Sequence of chain A:
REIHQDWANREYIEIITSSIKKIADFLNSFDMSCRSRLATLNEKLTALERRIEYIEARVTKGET

Sequence of chain B:
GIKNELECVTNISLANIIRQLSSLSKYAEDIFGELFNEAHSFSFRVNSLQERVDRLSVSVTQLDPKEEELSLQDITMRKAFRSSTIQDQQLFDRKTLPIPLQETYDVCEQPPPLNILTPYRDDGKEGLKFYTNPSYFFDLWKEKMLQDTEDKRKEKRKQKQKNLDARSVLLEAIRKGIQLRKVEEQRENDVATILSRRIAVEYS

The following describes two proteins that form a bound complex.

Residue-level contacts at the interface:
Residue A59 in chain B interacts with residue L47 in chain A (closest heavy-atom distance 3.8 Å).
Residue L26 in chain B is in contact with residue D15 in chain A (closest heavy-atom distance 3.6 Å).
Residue I37 in chain B is in contact with residue I29 in chain A (closest heavy-atom distance 3.6 Å).
Residue L76 in chain B interacts with residue I64 in chain A (closest heavy-atom distance 3.8 Å).
Residue F62 in chain B is in contact with residue N51 in chain A (closest heavy-atom distance 3.5 Å).
Residue L55 in chain B is in contact with residue C43 in chain A (closest heavy-atom distance 3.8 Å).
Residue I37 in chain B is in contact with residue I25 in chain A (closest heavy-atom distance 3.6 Å).
Residue L55 in chain B interacts with residue R44 in chain A (closest heavy-atom distance 3.6 Å).
Residue Y47 in chain B contacts residue L36 in chain A (closest heavy-atom distance 3.6 Å).
Residue L83 in chain B is in contact with residue V68 in chain A (closest heavy-atom distance 3.7 Å).
Residue S103 in chain B is in contact with residue R59 in chain A (closest heavy-atom distance 3.4 Å).
Residue F62 in chain B is in contact with residue L54 in chain A (closest heavy-atom distance 4.0 Å).
Residue F52 in chain B contacts residue L36 in chain A (closest heavy-atom distance 3.8 Å).
Residue M97 in chain B contacts residue T73 in chain A (closest heavy-atom distance 3.3 Å).
Residue S104 in chain B is in contact with residue R59 in chain A (closest heavy-atom distance 2.8 Å).
Residue V73 in chain B is in contact with residue I61 in chain A (closest heavy-atom distance 3.8 Å).
Residue I37 in chain B contacts residue T26 in chain A (closest heavy-atom distance 3.7 Å).
Residue L76 in chain B interacts with residue E65 in chain A (closest heavy-atom distance 3.7 Å).
Residue L44 in chain B is in contact with residue I29 in chain A (closest heavy-atom distance 4.1 Å).
Residue L55 in chain B contacts residue D40 in chain A (closest heavy-atom distance 3.5 Å).
Residue R65 in chain B interacts with residue L54 in chain A (closest heavy-atom distance 3.9 Å).
Residue R65 in chain B is in contact with residue N51 in chain A (closest heavy-atom distance 2.9 Å).
Residue L41 in chain B contacts residue I29 in chain A (closest heavy-atom distance 3.8 Å).
Residue L44 in chain B interacts with residue I32 in chain A (closest heavy-atom distance 3.7 Å).
Residue R72 in chain B interacts with residue I61 in chain A (closest heavy-atom distance 4.0 Å).
Residue R65 in chain B interacts with residue E58 in chain A (closest heavy-atom distance 2.8 Å).
Residue M97 in chain B interacts with residue E72 in chain A (closest heavy-atom distance 3.9 Å).
Residue I51 in chain B is in contact with residue D40 in chain A (closest heavy-atom distance 3.9 Å).
Residue R98 in chain B contacts residue T73 in chain A (closest heavy-atom distance 4.0 Å).
Residue F52 in chain B is in contact with residue F39 in chain A (closest heavy-atom distance 3.4 Å).
Residue L34 in chain B contacts residue Y21 in chain A (closest heavy-atom distance 3.7 Å).
Residue Y47 in chain B is in contact with residue N37 in chain A (closest heavy-atom distance 2.7 Å).
Residue F101 in chain B interacts with residue E62 in chain A (closest heavy-atom distance 3.7 Å).
Residue L69 in chain B is in contact with residue I61 in chain A (closest heavy-atom distance 3.8 Å).
Residue R98 in chain B is in contact with residue E72 in chain A (closest heavy-atom distance 3.4 Å).
Residue S33 in chain B contacts residue I22 in chain A (closest heavy-atom distance 3.4 Å).
Residue E54 in chain B contacts residue R44 in chain A (closest heavy-atom distance 3.1 Å).
Residue L76 in chain B is in contact with residue I61 in chain A (closest heavy-atom distance 3.8 Å).
Residue L69 in chain B interacts with residue E58 in chain A (closest heavy-atom distance 4.0 Å).
Residue L34 in chain B interacts with residue I22 in chain A (closest heavy-atom distance 3.8 Å).
Residue V66 in chain B contacts residue L54 in chain A (closest heavy-atom distance 4.0 Å).
Residue R98 in chain B is in contact with residue K70 in chain A (closest heavy-atom distance 3.9 Å).
Residue R72 in chain B interacts with residue E65 in chain A (closest heavy-atom distance 2.8 Å).
Residue K99 in chain B interacts with residue E72 in chain A (closest heavy-atom distance 3.2 Å).
Residue F101 in chain B is in contact with residue A66 in chain A (closest heavy-atom distance 3.4 Å).
Residue L26 in chain B interacts with residue E11 in chain A (closest heavy-atom distance 3.9 Å).
Residue L55 in chain B contacts residue L47 in chain A (closest heavy-atom distance 3.8 Å).
Residue T30 in chain B contacts residue N18 in chain A (closest heavy-atom distance 3.8 Å).
Residue R72 in chain B interacts with residue E62 in chain A (closest heavy-atom distance 2.6 Å).
Residue I51 in chain B contacts residue L36 in chain A (closest heavy-atom distance 3.9 Å).
Residue T30 in chain B is in contact with residue D15 in chain A (closest heavy-atom distance 4.0 Å).
Residue I37 in chain B interacts with residue I22 in chain A (closest heavy-atom distance 4.0 Å).
Residue A48 in chain B interacts with residue L36 in chain A (closest heavy-atom distance 3.6 Å).
Residue F62 in chain B interacts with residue L47 in chain A (closest heavy-atom distance 3.3 Å).
Residue L69 in chain B is in contact with residue L54 in chain A (closest heavy-atom distance 4.0 Å).
Residue F101 in chain B is in contact with residue Y63 in chain A (closest heavy-atom distance 3.8 Å).
Residue L69 in chain B interacts with residue L57 in chain A (closest heavy-atom distance 3.9 Å).
Residue T30 in chain B contacts residue I22 in chain A (closest heavy-atom distance 4.0 Å).
Residue R98 in chain B is in contact with residue G71 in chain A (closest heavy-atom distance 3.4 Å).
Residue R65 in chain B interacts with residue T55 in chain A (closest heavy-atom distance 3.3 Å).